Sequence of chain A:
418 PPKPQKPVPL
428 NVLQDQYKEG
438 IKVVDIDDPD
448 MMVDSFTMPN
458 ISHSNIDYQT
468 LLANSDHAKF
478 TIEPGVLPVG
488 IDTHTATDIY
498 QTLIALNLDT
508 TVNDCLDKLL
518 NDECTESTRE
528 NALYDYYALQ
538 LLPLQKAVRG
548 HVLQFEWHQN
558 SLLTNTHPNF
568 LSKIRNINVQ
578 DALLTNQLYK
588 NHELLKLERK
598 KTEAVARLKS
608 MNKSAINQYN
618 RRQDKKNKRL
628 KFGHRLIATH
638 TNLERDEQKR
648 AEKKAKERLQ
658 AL

Sequence of chain B:
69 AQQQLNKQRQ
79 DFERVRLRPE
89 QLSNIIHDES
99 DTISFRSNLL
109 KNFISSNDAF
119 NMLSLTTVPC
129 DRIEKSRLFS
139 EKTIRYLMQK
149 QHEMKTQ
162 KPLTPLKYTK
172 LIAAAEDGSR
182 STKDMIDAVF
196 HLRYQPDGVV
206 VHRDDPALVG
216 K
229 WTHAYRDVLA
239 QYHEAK

This data describes a binding interaction between two proteins.

Contacts between the two chains:
Residue Y465 in chain A interacts with residue I131 in chain B (closest heavy-atom distance 4.5 Å).
Residue H460 in chain A interacts with residue R130 in chain B (closest heavy-atom distance 4.3 Å).
Residue L468 in chain A interacts with residue I131 in chain B (closest heavy-atom distance 4.5 Å).
Residue Y465 in chain A contacts residue S134 in chain B (closest heavy-atom distance 3.8 Å).
Residue D578 in chain A contacts residue R84 in chain B (closest heavy-atom distance 3.0 Å).
Residue I463 in chain A interacts with residue V126 in chain B (closest heavy-atom distance 3.8 Å).
Residue K570 in chain A is in contact with residue P87 in chain B (closest heavy-atom distance 3.6 Å).
Residue R572 in chain A interacts with residue R86 in chain B (closest heavy-atom distance 3.8 Å).
Residue F477 in chain A contacts residue N119 in chain B (closest heavy-atom distance 3.8 Å).
Residue R572 in chain A is in contact with residue E88 in chain B (closest heavy-atom distance 4.0 Å).
Residue S461 in chain A is in contact with residue R130 in chain B (closest heavy-atom distance 4.4 Å).
Residue N462 in chain A is in contact with residue E132 in chain B (closest heavy-atom distance 3.3 Å).
Residue L581 in chain A interacts with residue R84 in chain B (closest heavy-atom distance 3.6 Å).
Residue Q577 in chain A contacts residue R84 in chain B (closest heavy-atom distance 3.8 Å).
Residue N575 in chain A contacts residue R84 in chain B (closest heavy-atom distance 3.4 Å).
Residue I571 in chain A interacts with residue P87 in chain B (closest heavy-atom distance 4.0 Å).
Residue L581 in chain A is in contact with residue F80 in chain B (closest heavy-atom distance 4.4 Å).
Residue I479 in chain A contacts residue L123 in chain B (closest heavy-atom distance 4.5 Å).
Residue N573 in chain A is in contact with residue N92 in chain B (closest heavy-atom distance 4.0 Å).
Residue I463 in chain A contacts residue I131 in chain B (closest heavy-atom distance 3.4 Å).
Residue N573 in chain A contacts residue E88 in chain B (closest heavy-atom distance 4.3 Å).
Residue H474 in chain A is in contact with residue D116 in chain B (closest heavy-atom distance 3.9 Å).
Residue S472 in chain A interacts with residue D116 in chain B (closest heavy-atom distance 4.4 Å).
Residue N462 in chain A interacts with residue R130 in chain B (closest heavy-atom distance 3.0 Å).
Residue L468 in chain A interacts with residue T124 in chain B (closest heavy-atom distance 4.5 Å).
Residue P565 in chain A contacts residue F103 in chain B (closest heavy-atom distance 3.6 Å).
Residue L484 in chain A interacts with residue T125 in chain B (closest heavy-atom distance 3.7 Å).
Residue R572 in chain A contacts residue L85 in chain B (closest heavy-atom distance 3.8 Å).
Residue I463 in chain A is in contact with residue E132 in chain B (closest heavy-atom distance 2.8 Å).
Residue H460 in chain A contacts residue T125 in chain B (closest heavy-atom distance 2.5 Å).
Residue D464 in chain A contacts residue S134 in chain B (closest heavy-atom distance 3.7 Å).
Residue Y465 in chain A is in contact with residue M120 in chain B (closest heavy-atom distance 4.1 Å).
Residue R572 in chain A is in contact with residue P87 in chain B (closest heavy-atom distance 3.9 Å).
Residue L568 in chain A is in contact with residue H95 in chain B (closest heavy-atom distance 3.9 Å).
Residue R572 in chain A contacts residue R84 in chain B (closest heavy-atom distance 3.5 Å).
Residue Q466 in chain A interacts with residue S134 in chain B (closest heavy-atom distance 3.2 Å).
Residue Q577 in chain A interacts with residue F80 in chain B (closest heavy-atom distance 3.5 Å).
Residue N575 in chain A interacts with residue V83 in chain B (closest heavy-atom distance 4.1 Å).
Residue F477 in chain A contacts residue L123 in chain B (closest heavy-atom distance 3.9 Å).
Residue D464 in chain A interacts with residue E132 in chain B (closest heavy-atom distance 3.8 Å).
Residue N566 in chain A is in contact with residue I101 in chain B (closest heavy-atom distance 3.3 Å).
Residue I463 in chain A contacts residue R130 in chain B (closest heavy-atom distance 3.3 Å).
Residue N457 in chain A contacts residue T125 in chain B (closest heavy-atom distance 4.3 Å).
Residue N566 in chain A is in contact with residue D99 in chain B (closest heavy-atom distance 2.8 Å).
Residue S472 in chain A is in contact with residue M120 in chain B (closest heavy-atom distance 3.6 Å).
Residue D464 in chain A is in contact with residue K133 in chain B (closest heavy-atom distance 4.5 Å).
Residue I571 in chain A is in contact with residue E88 in chain B (closest heavy-atom distance 3.3 Å).
Residue Q577 in chain A is in contact with residue V83 in chain B (closest heavy-atom distance 3.9 Å).
Residue Q466 in chain A is in contact with residue R135 in chain B (closest heavy-atom distance 4.3 Å).
Residue L468 in chain A is in contact with residue M120 in chain B (closest heavy-atom distance 4.0 Å).
Residue I571 in chain A interacts with residue I93 in chain B (closest heavy-atom distance 3.8 Å).
Residue H460 in chain A contacts residue P127 in chain B (closest heavy-atom distance 3.8 Å).
Residue L469 in chain A interacts with residue M120 in chain B (closest heavy-atom distance 4.0 Å).
Residue V483 in chain A contacts residue T125 in chain B (closest heavy-atom distance 4.5 Å).
Residue F477 in chain A interacts with residue T124 in chain B (closest heavy-atom distance 4.1 Å).
Residue Y465 in chain A interacts with residue E132 in chain B (closest heavy-atom distance 3.4 Å).
Residue H460 in chain A is in contact with residue V126 in chain B (closest heavy-atom distance 4.5 Å).
Residue L581 in chain A is in contact with residue E81 in chain B (closest heavy-atom distance 4.4 Å).
Residue L484 in chain A is in contact with residue L123 in chain B (closest heavy-atom distance 4.2 Å).
Residue D473 in chain A interacts with residue D116 in chain B (closest heavy-atom distance 3.6 Å).